Sequence of the second protein:
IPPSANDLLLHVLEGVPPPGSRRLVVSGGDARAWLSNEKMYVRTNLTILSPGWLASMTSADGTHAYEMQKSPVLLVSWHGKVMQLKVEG

Sequence of the first protein:
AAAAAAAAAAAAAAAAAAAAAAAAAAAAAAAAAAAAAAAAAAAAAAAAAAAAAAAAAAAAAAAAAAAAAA

This data describes a binding interaction between two proteins.

Contacts between the two chains:
Residue V344 in the second protein interacts with residue A45 in the first protein (closest heavy-atom distance 3.5 Å).
Residue K341 in the second protein is in contact with residue A47 in the first protein (closest heavy-atom distance 3.8 Å).
Residue G299 in the second protein interacts with residue A31 in the first protein (closest heavy-atom distance 4.8 Å).
Residue Q355 in the second protein interacts with residue A37 in the first protein (closest heavy-atom distance 3.6 Å).
Residue R303 in the second protein interacts with residue A31 in the first protein (closest heavy-atom distance 3.5 Å).
Residue G300 in the second protein interacts with residue A33 in the first protein (closest heavy-atom distance 4.8 Å).
Residue Q355 in the second protein interacts with residue A34 in the first protein (closest heavy-atom distance 4.7 Å).
Residue V297 in the second protein is in contact with residue A31 in the first protein (closest heavy-atom distance 4.5 Å).
Residue P343 in the second protein interacts with residue A47 in the first protein (closest heavy-atom distance 4.1 Å).
Residue S342 in the second protein is in contact with residue A47 in the first protein (closest heavy-atom distance 4.6 Å).
Residue S342 in the second protein interacts with residue A46 in the first protein (closest heavy-atom distance 4.7 Å).
Residue M354 in the second protein contacts residue A35 in the first protein (closest heavy-atom distance 4.0 Å).
Residue M354 in the second protein is in contact with residue A33 in the first protein (closest heavy-atom distance 4.5 Å).
Residue K357 in the second protein contacts residue A40 in the first protein (closest heavy-atom distance 3.4 Å).
Residue P343 in the second protein interacts with residue A44 in the first protein (closest heavy-atom distance 4.2 Å).
Residue W349 in the second protein contacts residue A33 in the first protein (closest heavy-atom distance 4.3 Å).
Residue D301 in the second protein is in contact with residue A31 in the first protein (closest heavy-atom distance 3.4 Å).
Residue G300 in the second protein contacts residue A31 in the first protein (closest heavy-atom distance 3.3 Å).
Residue P343 in the second protein contacts residue A48 in the first protein (closest heavy-atom distance 3.6 Å).
Residue Q355 in the second protein contacts residue A36 in the first protein (closest heavy-atom distance 3.5 Å).
Residue A302 in the second protein is in contact with residue A31 in the first protein (closest heavy-atom distance 4.8 Å).
Residue V297 in the second protein is in contact with residue A30 in the first protein (closest heavy-atom distance 4.0 Å).
Residue D301 in the second protein contacts residue A14 in the first protein (closest heavy-atom distance 3.6 Å).
Residue Q355 in the second protein contacts residue A39 in the first protein (closest heavy-atom distance 4.0 Å).
Residue P343 in the second protein is in contact with residue A46 in the first protein (closest heavy-atom distance 3.9 Å).
Residue G300 in the second protein is in contact with residue A32 in the first protein (closest heavy-atom distance 3.0 Å).
Residue K357 in the second protein contacts residue A38 in the first protein (closest heavy-atom distance 4.4 Å).
Residue G299 in the second protein interacts with residue A30 in the first protein (closest heavy-atom distance 3.1 Å).
Residue G300 in the second protein is in contact with residue A30 in the first protein (closest heavy-atom distance 4.2 Å).
Residue V344 in the second protein is in contact with residue A44 in the first protein (closest heavy-atom distance 4.1 Å).
Residue S342 in the second protein interacts with residue A48 in the first protein (closest heavy-atom distance 4.7 Å).
Residue G299 in the second protein is in contact with residue A34 in the first protein (closest heavy-atom distance 3.8 Å).
Residue K352 in the second protein interacts with residue A35 in the first protein (closest heavy-atom distance 4.2 Å).
Residue G299 in the second protein contacts residue A33 in the first protein (closest heavy-atom distance 4.4 Å).
Residue V344 in the second protein contacts residue A39 in the first protein (closest heavy-atom distance 4.8 Å).
Residue G299 in the second protein contacts residue A32 in the first protein (closest heavy-atom distance 3.1 Å).
Residue D301 in the second protein is in contact with residue A32 in the first protein (closest heavy-atom distance 4.7 Å).
Residue M354 in the second protein interacts with residue A34 in the first protein (closest heavy-atom distance 3.3 Å).
Residue Q355 in the second protein contacts residue A38 in the first protein (closest heavy-atom distance 4.9 Å).
Residue K341 in the second protein contacts residue A48 in the first protein (closest heavy-atom distance 4.1 Å).
Residue M354 in the second protein contacts residue A36 in the first protein (closest heavy-atom distance 4.3 Å).
Residue P343 in the second protein is in contact with residue A43 in the first protein (closest heavy-atom distance 4.3 Å).
Residue K357 in the second protein contacts residue A39 in the first protein (closest heavy-atom distance 3.5 Å).
Residue S298 in the second protein interacts with residue A30 in the first protein (closest heavy-atom distance 3.7 Å).